Sequence of protein 2:
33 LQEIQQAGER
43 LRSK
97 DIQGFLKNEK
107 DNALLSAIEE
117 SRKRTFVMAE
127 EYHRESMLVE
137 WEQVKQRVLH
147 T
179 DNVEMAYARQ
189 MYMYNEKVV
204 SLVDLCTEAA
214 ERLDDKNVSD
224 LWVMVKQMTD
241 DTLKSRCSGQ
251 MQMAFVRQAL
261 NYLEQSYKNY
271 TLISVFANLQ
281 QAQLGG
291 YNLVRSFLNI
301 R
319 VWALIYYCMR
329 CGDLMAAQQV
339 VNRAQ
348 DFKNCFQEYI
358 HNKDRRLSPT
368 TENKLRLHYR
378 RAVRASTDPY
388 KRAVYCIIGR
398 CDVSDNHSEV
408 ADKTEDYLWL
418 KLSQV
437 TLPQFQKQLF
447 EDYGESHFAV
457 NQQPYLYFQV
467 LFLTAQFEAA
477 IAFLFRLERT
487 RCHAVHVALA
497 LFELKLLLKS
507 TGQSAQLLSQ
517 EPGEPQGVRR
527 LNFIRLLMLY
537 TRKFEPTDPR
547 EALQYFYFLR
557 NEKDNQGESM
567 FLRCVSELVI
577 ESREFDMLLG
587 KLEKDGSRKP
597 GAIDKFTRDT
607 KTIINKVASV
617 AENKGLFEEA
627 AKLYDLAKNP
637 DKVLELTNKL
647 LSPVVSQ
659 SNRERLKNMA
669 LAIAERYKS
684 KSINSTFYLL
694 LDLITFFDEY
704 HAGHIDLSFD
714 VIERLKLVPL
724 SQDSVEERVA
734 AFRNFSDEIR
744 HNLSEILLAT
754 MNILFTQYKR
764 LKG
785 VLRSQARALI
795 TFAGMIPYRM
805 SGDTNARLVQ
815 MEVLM

Sequence of protein 1:
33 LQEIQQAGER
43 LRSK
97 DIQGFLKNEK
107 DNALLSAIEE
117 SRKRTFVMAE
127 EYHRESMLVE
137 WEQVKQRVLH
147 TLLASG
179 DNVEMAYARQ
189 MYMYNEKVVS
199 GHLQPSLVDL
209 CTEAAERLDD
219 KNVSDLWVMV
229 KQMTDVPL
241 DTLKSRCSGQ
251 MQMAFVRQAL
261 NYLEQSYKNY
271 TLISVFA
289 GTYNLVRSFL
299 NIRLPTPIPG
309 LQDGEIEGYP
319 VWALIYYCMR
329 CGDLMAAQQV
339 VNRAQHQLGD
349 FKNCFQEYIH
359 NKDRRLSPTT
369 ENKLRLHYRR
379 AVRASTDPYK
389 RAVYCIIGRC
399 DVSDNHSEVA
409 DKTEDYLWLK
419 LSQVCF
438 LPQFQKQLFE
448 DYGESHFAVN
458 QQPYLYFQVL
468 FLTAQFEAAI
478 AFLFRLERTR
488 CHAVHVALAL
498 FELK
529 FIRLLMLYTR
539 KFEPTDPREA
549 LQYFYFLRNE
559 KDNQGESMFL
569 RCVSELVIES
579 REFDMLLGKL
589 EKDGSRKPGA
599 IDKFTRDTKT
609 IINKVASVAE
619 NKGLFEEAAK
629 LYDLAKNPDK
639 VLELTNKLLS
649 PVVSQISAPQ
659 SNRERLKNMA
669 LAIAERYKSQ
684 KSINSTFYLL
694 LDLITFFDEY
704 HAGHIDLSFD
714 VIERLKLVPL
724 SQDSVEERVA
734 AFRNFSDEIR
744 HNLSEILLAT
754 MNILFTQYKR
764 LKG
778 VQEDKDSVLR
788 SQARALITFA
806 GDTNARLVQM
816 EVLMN

The following describes two proteins that form a bound complex.

Contacts between the two chains:
Residue I654 in protein 1 contacts residue D348 in protein 2 (closest heavy-atom distance 3.4 Å).
Residue S655 in protein 1 contacts residue D348 in protein 2 (closest heavy-atom distance 4.1 Å).
Residue Q653 in protein 1 interacts with residue D348 in protein 2 (closest heavy-atom distance 4.4 Å).
Residue L818 in protein 1 interacts with residue R363 in protein 2 (closest heavy-atom distance 4.7 Å).
Residue F758 in protein 1 is in contact with residue L364 in protein 2 (closest heavy-atom distance 3.6 Å).